Sequence of the first protein:
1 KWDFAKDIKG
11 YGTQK

Residue-level contacts at the interface:
Residue V150 in the second protein contacts residue G12 in the first protein (closest heavy-atom distance 4.4 Å).
Residue W171 in the second protein is in contact with residue F4 in the first protein (closest heavy-atom distance 3.6 Å).
Residue Q110 in the second protein is in contact with residue T13 in the first protein (closest heavy-atom distance 4.3 Å).
Residue L109 in the second protein contacts residue T13 in the first protein (closest heavy-atom distance 4.7 Å).
Residue V150 in the second protein interacts with residue I8 in the first protein (closest heavy-atom distance 4.1 Å).
Residue Y152 in the second protein is in contact with residue F4 in the first protein (closest heavy-atom distance 4.7 Å).
Residue V150 in the second protein is in contact with residue Y11 in the first protein (closest heavy-atom distance 4.6 Å).
Residue V150 in the second protein interacts with residue G10 in the first protein (closest heavy-atom distance 3.6 Å).
Residue Y153 in the second protein contacts residue F4 in the first protein (closest heavy-atom distance 3.1 Å).
Residue Y152 in the second protein interacts with residue D7 in the first protein (closest heavy-atom distance 3.0 Å).
Residue K113 in the second protein interacts with residue Y11 in the first protein (closest heavy-atom distance 4.0 Å).
Residue V106 in the second protein is in contact with residue T13 in the first protein (closest heavy-atom distance 4.2 Å).
Residue T148 in the second protein is in contact with residue Y11 in the first protein (closest heavy-atom distance 3.6 Å).
Residue Q173 in the second protein is in contact with residue F4 in the first protein (closest heavy-atom distance 4.2 Å).
Residue E168 in the second protein interacts with residue K1 in the first protein (closest heavy-atom distance 3.2 Å).
Residue F140 in the second protein contacts residue G12 in the first protein (closest heavy-atom distance 3.0 Å).
Residue V106 in the second protein contacts residue G12 in the first protein (closest heavy-atom distance 4.4 Å).
Residue D149 in the second protein is in contact with residue Y11 in the first protein (closest heavy-atom distance 4.6 Å).
Residue G151 in the second protein interacts with residue I8 in the first protein (closest heavy-atom distance 5.0 Å).

The following describes two proteins that form a bound complex.

Sequence of the second protein:
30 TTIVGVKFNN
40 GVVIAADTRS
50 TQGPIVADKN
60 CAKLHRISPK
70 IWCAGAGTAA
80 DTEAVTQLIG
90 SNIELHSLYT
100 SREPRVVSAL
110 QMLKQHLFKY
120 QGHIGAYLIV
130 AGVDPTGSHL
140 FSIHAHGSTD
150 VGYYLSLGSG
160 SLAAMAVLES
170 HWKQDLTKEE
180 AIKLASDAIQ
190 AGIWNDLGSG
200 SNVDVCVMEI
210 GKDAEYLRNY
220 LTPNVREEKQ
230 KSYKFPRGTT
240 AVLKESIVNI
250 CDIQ